Sequence of chain B:
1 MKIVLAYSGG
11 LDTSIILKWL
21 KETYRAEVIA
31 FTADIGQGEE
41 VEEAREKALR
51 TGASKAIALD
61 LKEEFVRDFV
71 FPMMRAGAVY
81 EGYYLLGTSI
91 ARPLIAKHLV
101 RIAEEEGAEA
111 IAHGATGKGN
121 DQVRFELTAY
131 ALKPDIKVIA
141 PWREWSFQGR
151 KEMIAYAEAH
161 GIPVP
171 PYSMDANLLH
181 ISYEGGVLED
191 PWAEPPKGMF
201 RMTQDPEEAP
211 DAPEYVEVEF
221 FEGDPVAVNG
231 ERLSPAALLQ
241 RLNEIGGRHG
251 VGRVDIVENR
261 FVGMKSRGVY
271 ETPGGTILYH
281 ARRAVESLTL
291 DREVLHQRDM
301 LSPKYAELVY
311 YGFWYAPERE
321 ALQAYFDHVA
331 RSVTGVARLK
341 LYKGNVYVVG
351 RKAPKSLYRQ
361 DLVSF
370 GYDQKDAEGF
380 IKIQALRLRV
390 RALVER

The following describes two proteins that form a bound complex.

Interface contacts:
Residue S287 in chain A interacts with residue K265 in chain B (closest heavy-atom distance 3.2 Å).
Residue R260 in chain A is in contact with residue R292 in chain B (closest heavy-atom distance 3.1 Å).
Residue D255 in chain A contacts residue R351 in chain B (closest heavy-atom distance 2.7 Å).
Residue H296 in chain A interacts with residue Y80 in chain B (closest heavy-atom distance 3.3 Å).
Residue H296 in chain A is in contact with residue E81 in chain B (closest heavy-atom distance 2.6 Å).
Residue F313 in chain A interacts with residue R386 in chain B (closest heavy-atom distance 3.3 Å).
Residue R292 in chain A is in contact with residue R260 in chain B (closest heavy-atom distance 3.1 Å).
Residue H280 in chain A contacts residue Y83 in chain B (closest heavy-atom distance 2.7 Å).
Residue R388 in chain A contacts residue P134 in chain B (closest heavy-atom distance 2.8 Å).
Residue E189 in chain A contacts residue Q360 in chain B (closest heavy-atom distance 2.4 Å).
Residue K381 in chain A contacts residue Y130 in chain B (closest heavy-atom distance 3.3 Å).
Residue V348 in chain A is in contact with residue D255 in chain B (closest heavy-atom distance 3.2 Å).
Residue K343 in chain A contacts residue K343 in chain B (closest heavy-atom distance 3.3 Å).
Residue Y80 in chain A interacts with residue H296 in chain B (closest heavy-atom distance 3.2 Å).
Residue Y215 in chain A is in contact with residue E194 in chain B (closest heavy-atom distance 2.6 Å).
Residue K343 in chain A contacts residue N345 in chain B (closest heavy-atom distance 2.7 Å).
Residue I256 in chain A interacts with residue R351 in chain B (closest heavy-atom distance 3.3 Å).
Residue Y371 in chain A is in contact with residue G117 in chain B (closest heavy-atom distance 2.8 Å).
Residue P191 in chain A interacts with residue R351 in chain B (closest heavy-atom distance 2.9 Å).
Residue Q373 in chain A is in contact with residue G117 in chain B (closest heavy-atom distance 3.0 Å).
Residue K265 in chain A interacts with residue S287 in chain B (closest heavy-atom distance 3.1 Å).
Residue R390 in chain A contacts residue E320 in chain B (closest heavy-atom distance 3.0 Å).
Residue Y311 in chain A interacts with residue H296 in chain B (closest heavy-atom distance 3.2 Å).
Residue E320 in chain A interacts with residue R390 in chain B (closest heavy-atom distance 2.7 Å).
Residue Q373 in chain A is in contact with residue W142 in chain B (closest heavy-atom distance 2.7 Å).
Residue K265 in chain A is in contact with residue L290 in chain B (closest heavy-atom distance 2.9 Å).
Residue R292 in chain A contacts residue F261 in chain B (closest heavy-atom distance 3.1 Å).
Residue R386 in chain A interacts with residue E318 in chain B (closest heavy-atom distance 2.8 Å).
Residue G350 in chain A interacts with residue P191 in chain B (closest heavy-atom distance 3.2 Å).
Residue G117 in chain A interacts with residue Y371 in chain B (closest heavy-atom distance 2.8 Å).
Residue E194 in chain A interacts with residue K340 in chain B (closest heavy-atom distance 3.0 Å).
Residue R351 in chain A contacts residue P191 in chain B (closest heavy-atom distance 2.9 Å).
Residue P191 in chain A is in contact with residue G350 in chain B (closest heavy-atom distance 3.1 Å).
Residue Y130 in chain A interacts with residue K381 in chain B (closest heavy-atom distance 3.2 Å).
Residue N345 in chain A contacts residue G344 in chain B (closest heavy-atom distance 2.8 Å).
Residue K118 in chain A contacts residue F365 in chain B (closest heavy-atom distance 3.2 Å).
Residue E189 in chain A contacts residue Y358 in chain B (closest heavy-atom distance 2.7 Å).
Residue Y311 in chain A contacts residue R292 in chain B (closest heavy-atom distance 3.3 Å).
Residue L362 in chain A contacts residue M264 in chain B (closest heavy-atom distance 3.3 Å).
Residue N345 in chain A is in contact with residue N345 in chain B (closest heavy-atom distance 3.1 Å).
Residue E81 in chain A contacts residue H296 in chain B (closest heavy-atom distance 2.7 Å).
Residue Q360 in chain A is in contact with residue E189 in chain B (closest heavy-atom distance 2.5 Å).
Residue Y83 in chain A interacts with residue H280 in chain B (closest heavy-atom distance 2.7 Å).
Residue G344 in chain A interacts with residue N345 in chain B (closest heavy-atom distance 3.0 Å).
Residue G117 in chain A is in contact with residue Q373 in chain B (closest heavy-atom distance 2.9 Å).
Residue F261 in chain A is in contact with residue R292 in chain B (closest heavy-atom distance 2.9 Å).
Residue H296 in chain A interacts with residue Y311 in chain B (closest heavy-atom distance 3.3 Å).
Residue N259 in chain A contacts residue R292 in chain B (closest heavy-atom distance 3.2 Å).
Residue E194 in chain A interacts with residue Y215 in chain B (closest heavy-atom distance 2.6 Å).
Residue Y358 in chain A contacts residue E189 in chain B (closest heavy-atom distance 2.6 Å).
Residue E307 in chain A contacts residue H296 in chain B (closest heavy-atom distance 3.2 Å).
Residue P134 in chain A is in contact with residue R388 in chain B (closest heavy-atom distance 2.8 Å).
Residue L290 in chain A is in contact with residue K265 in chain B (closest heavy-atom distance 2.9 Å).
Residue D255 in chain A interacts with residue V348 in chain B (closest heavy-atom distance 3.2 Å).
Residue Q373 in chain A interacts with residue R143 in chain B (closest heavy-atom distance 3.3 Å).
Residue H296 in chain A is in contact with residue E307 in chain B (closest heavy-atom distance 3.3 Å).
Residue K118 in chain A interacts with residue S364 in chain B (closest heavy-atom distance 3.2 Å).
Residue R351 in chain A is in contact with residue D255 in chain B (closest heavy-atom distance 2.6 Å).
Residue E318 in chain A is in contact with residue R386 in chain B (closest heavy-atom distance 3.0 Å).
Residue K340 in chain A interacts with residue E194 in chain B (closest heavy-atom distance 2.9 Å).

Sequence of chain A:
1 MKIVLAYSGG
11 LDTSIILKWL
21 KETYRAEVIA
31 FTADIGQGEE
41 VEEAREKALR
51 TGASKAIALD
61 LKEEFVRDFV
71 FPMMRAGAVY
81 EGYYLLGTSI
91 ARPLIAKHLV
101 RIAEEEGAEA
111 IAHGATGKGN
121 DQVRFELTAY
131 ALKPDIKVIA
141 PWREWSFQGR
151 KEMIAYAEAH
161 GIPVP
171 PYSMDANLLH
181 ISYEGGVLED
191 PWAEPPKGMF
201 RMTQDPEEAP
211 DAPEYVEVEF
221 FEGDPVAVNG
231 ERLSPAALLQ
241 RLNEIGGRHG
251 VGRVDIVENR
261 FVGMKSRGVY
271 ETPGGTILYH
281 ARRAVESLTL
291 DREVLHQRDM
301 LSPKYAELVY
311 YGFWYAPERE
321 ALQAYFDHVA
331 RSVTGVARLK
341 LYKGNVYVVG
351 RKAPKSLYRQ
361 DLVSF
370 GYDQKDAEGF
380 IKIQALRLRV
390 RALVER